Interface contacts:
Residue Y12 in protein 1 interacts with residue S178 in protein 2 (closest heavy-atom distance 3.9 Å).
Residue T16 in protein 1 interacts with residue A179 in protein 2 (closest heavy-atom distance 4.7 Å).
Residue L21 in protein 1 is in contact with residue L165 in protein 2 (closest heavy-atom distance 4.0 Å).
Residue V37 in protein 1 contacts residue R160 in protein 2 (closest heavy-atom distance 4.1 Å).
Residue V37 in protein 1 is in contact with residue L192 in protein 2 (closest heavy-atom distance 4.3 Å).
Residue I29 in protein 1 is in contact with residue I157 in protein 2 (closest heavy-atom distance 3.9 Å).
Residue S30 in protein 1 interacts with residue Y147 in protein 2 (closest heavy-atom distance 4.6 Å).
Residue Y12 in protein 1 interacts with residue P177 in protein 2 (closest heavy-atom distance 3.1 Å).
Residue P36 in protein 1 is in contact with residue Y156 in protein 2 (closest heavy-atom distance 3.7 Å).
Residue D35 in protein 1 interacts with residue K199 in protein 2 (closest heavy-atom distance 2.4 Å).
Residue G41 in protein 1 is in contact with residue L193 in protein 2 (closest heavy-atom distance 3.7 Å).
Residue L44 in protein 1 interacts with residue I185 in protein 2 (closest heavy-atom distance 3.9 Å).
Residue I29 in protein 1 contacts residue Y147 in protein 2 (closest heavy-atom distance 3.6 Å).
Residue A28 in protein 1 contacts residue Y156 in protein 2 (closest heavy-atom distance 4.3 Å).
Residue Q32 in protein 1 interacts with residue Y147 in protein 2 (closest heavy-atom distance 3.5 Å).
Residue L13 in protein 1 is in contact with residue A173 in protein 2 (closest heavy-atom distance 4.3 Å).
Residue I29 in protein 1 contacts residue Y156 in protein 2 (closest heavy-atom distance 3.4 Å).
Residue V17 in protein 1 interacts with residue I185 in protein 2 (closest heavy-atom distance 3.6 Å).
Residue V37 in protein 1 is in contact with residue A164 in protein 2 (closest heavy-atom distance 4.7 Å).
Residue E38 in protein 1 is in contact with residue L193 in protein 2 (closest heavy-atom distance 3.6 Å).
Residue V17 in protein 1 contacts residue L172 in protein 2 (closest heavy-atom distance 4.2 Å).
Residue L42 in protein 1 contacts residue L193 in protein 2 (closest heavy-atom distance 3.8 Å).
Residue Y12 in protein 1 is in contact with residue A179 in protein 2 (closest heavy-atom distance 4.5 Å).
Residue P36 in protein 1 is in contact with residue R160 in protein 2 (closest heavy-atom distance 3.6 Å).
Residue I29 in protein 1 contacts residue A153 in protein 2 (closest heavy-atom distance 3.9 Å).
Residue D35 in protein 1 interacts with residue N196 in protein 2 (closest heavy-atom distance 4.2 Å).
Residue D35 in protein 1 interacts with residue N198 in protein 2 (closest heavy-atom distance 2.4 Å).
Residue L21 in protein 1 is in contact with residue L169 in protein 2 (closest heavy-atom distance 4.4 Å).
Residue L40 in protein 1 is in contact with residue L165 in protein 2 (closest heavy-atom distance 4.3 Å).
Residue P36 in protein 1 contacts residue N198 in protein 2 (closest heavy-atom distance 4.4 Å).
Residue T16 in protein 1 contacts residue K181 in protein 2 (closest heavy-atom distance 3.1 Å).
Residue L45 in protein 1 is in contact with residue A189 in protein 2 (closest heavy-atom distance 3.7 Å).
Residue A31 in protein 1 interacts with residue K134 in protein 2 (closest heavy-atom distance 3.3 Å).
Residue P33 in protein 1 interacts with residue Y156 in protein 2 (closest heavy-atom distance 3.7 Å).
Residue T16 in protein 1 contacts residue A184 in protein 2 (closest heavy-atom distance 3.5 Å).
Residue A20 in protein 1 is in contact with residue I185 in protein 2 (closest heavy-atom distance 4.4 Å).
Residue L45 in protein 1 is in contact with residue L193 in protein 2 (closest heavy-atom distance 4.0 Å).
Residue Y12 in protein 1 interacts with residue A184 in protein 2 (closest heavy-atom distance 4.6 Å).
Residue Y12 in protein 1 interacts with residue L172 in protein 2 (closest heavy-atom distance 4.1 Å).
Residue L13 in protein 1 interacts with residue L172 in protein 2 (closest heavy-atom distance 3.8 Å).
Residue V48 in protein 1 interacts with residue I185 in protein 2 (closest heavy-atom distance 4.1 Å).
Residue V48 in protein 1 is in contact with residue F182 in protein 2 (closest heavy-atom distance 4.2 Å).
Residue L44 in protein 1 is in contact with residue V188 in protein 2 (closest heavy-atom distance 4.1 Å).
Residue L44 in protein 1 interacts with residue A189 in protein 2 (closest heavy-atom distance 4.2 Å).
Residue D9 in protein 1 contacts residue K176 in protein 2 (closest heavy-atom distance 3.7 Å).
Residue V17 in protein 1 contacts residue A184 in protein 2 (closest heavy-atom distance 4.1 Å).
Residue L13 in protein 1 is in contact with residue L169 in protein 2 (closest heavy-atom distance 4.1 Å).
Residue C25 in protein 1 is in contact with residue R160 in protein 2 (closest heavy-atom distance 3.9 Å).
Residue G41 in protein 1 is in contact with residue A189 in protein 2 (closest heavy-atom distance 3.9 Å).
Residue C25 in protein 1 contacts residue L165 in protein 2 (closest heavy-atom distance 4.7 Å).
Residue V37 in protein 1 is in contact with residue N196 in protein 2 (closest heavy-atom distance 3.7 Å).
Residue V37 in protein 1 interacts with residue N198 in protein 2 (closest heavy-atom distance 3.9 Å).
Residue V37 in protein 1 is in contact with residue L193 in protein 2 (closest heavy-atom distance 4.2 Å).
Residue Q32 in protein 1 interacts with residue K134 in protein 2 (closest heavy-atom distance 3.5 Å).
Residue V17 in protein 1 is in contact with residue L169 in protein 2 (closest heavy-atom distance 4.5 Å).
Residue Q32 in protein 1 contacts residue Y156 in protein 2 (closest heavy-atom distance 3.9 Å).
Residue E38 in protein 1 contacts residue K199 in protein 2 (closest heavy-atom distance 2.6 Å).
Residue Y12 in protein 1 contacts residue K176 in protein 2 (closest heavy-atom distance 4.0 Å).
Residue L40 in protein 1 is in contact with residue L192 in protein 2 (closest heavy-atom distance 4.5 Å).
Residue E15 in protein 1 is in contact with residue K181 in protein 2 (closest heavy-atom distance 3.8 Å).

Sequence of protein 2:
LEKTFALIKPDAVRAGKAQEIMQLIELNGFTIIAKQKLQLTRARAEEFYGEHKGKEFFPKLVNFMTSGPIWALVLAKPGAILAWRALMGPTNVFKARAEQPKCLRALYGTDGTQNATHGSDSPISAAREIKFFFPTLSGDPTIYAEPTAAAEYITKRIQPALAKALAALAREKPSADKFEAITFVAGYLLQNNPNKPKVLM

These two protein chains interact to form a complex.

Sequence of protein 1:
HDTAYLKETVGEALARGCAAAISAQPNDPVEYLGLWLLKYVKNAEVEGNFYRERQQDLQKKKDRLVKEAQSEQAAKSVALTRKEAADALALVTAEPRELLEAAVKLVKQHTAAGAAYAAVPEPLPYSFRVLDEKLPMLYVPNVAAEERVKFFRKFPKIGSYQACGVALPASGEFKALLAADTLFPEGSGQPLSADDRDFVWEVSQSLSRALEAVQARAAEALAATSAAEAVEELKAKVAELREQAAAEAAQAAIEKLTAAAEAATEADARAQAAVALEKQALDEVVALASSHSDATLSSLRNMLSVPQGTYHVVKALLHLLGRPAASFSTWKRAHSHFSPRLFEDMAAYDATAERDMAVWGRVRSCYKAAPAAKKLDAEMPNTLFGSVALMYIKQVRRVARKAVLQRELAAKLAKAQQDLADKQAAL